These two protein chains interact to form a complex.

Sequence of chain A:
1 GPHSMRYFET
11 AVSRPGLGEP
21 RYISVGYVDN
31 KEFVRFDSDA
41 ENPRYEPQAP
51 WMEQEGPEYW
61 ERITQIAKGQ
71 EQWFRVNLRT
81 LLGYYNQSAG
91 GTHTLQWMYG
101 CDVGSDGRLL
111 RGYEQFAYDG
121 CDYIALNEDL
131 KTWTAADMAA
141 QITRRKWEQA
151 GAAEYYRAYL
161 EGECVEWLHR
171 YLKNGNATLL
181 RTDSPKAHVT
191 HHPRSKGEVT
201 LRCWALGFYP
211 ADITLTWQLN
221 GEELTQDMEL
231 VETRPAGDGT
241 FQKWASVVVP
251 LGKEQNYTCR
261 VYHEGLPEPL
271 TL

Residue-level contacts at the interface:
Residue W147 in chain A is in contact with residue M9 in chain B (closest heavy-atom distance 3.7 Å).
Residue Q70 in chain A contacts residue A5 in chain B (closest heavy-atom distance 2.9 Å).
Residue E163 in chain A is in contact with residue A1 in chain B (closest heavy-atom distance 4.8 Å).
Residue Y171 in chain A interacts with residue A1 in chain B (closest heavy-atom distance 2.6 Å).
Residue M5 in chain A contacts residue A1 in chain B (closest heavy-atom distance 4.2 Å).
Residue L95 in chain A is in contact with residue M9 in chain B (closest heavy-atom distance 3.4 Å).
Residue Y156 in chain A is in contact with residue A7 in chain B (closest heavy-atom distance 4.3 Å).
Residue W147 in chain A contacts residue A8 in chain B (closest heavy-atom distance 2.8 Å).
Residue Q70 in chain A interacts with residue A3 in chain B (closest heavy-atom distance 2.4 Å).
Residue T80 in chain A interacts with residue M9 in chain B (closest heavy-atom distance 4.3 Å).
Residue Y155 in chain A contacts residue A4 in chain B (closest heavy-atom distance 2.6 Å).
Residue I66 in chain A contacts residue A4 in chain B (closest heavy-atom distance 4.0 Å).
Residue Y99 in chain A is in contact with residue A3 in chain B (closest heavy-atom distance 3.9 Å).
Residue L81 in chain A is in contact with residue M9 in chain B (closest heavy-atom distance 4.0 Å).
Residue W147 in chain A interacts with residue A7 in chain B (closest heavy-atom distance 3.9 Å).
Residue Y7 in chain A interacts with residue P2 in chain B (closest heavy-atom distance 2.8 Å).
Residue Y84 in chain A interacts with residue M9 in chain B (closest heavy-atom distance 4.8 Å).
Residue Y7 in chain A contacts residue A1 in chain B (closest heavy-atom distance 2.7 Å).
Residue A117 in chain A contacts residue M9 in chain B (closest heavy-atom distance 4.4 Å).
Residue T143 in chain A contacts residue A8 in chain B (closest heavy-atom distance 4.8 Å).
Residue W73 in chain A interacts with residue A5 in chain B (closest heavy-atom distance 2.7 Å).
Residue N77 in chain A interacts with residue A8 in chain B (closest heavy-atom distance 3.6 Å).
Residue Y45 in chain A interacts with residue P2 in chain B (closest heavy-atom distance 3.2 Å).
Residue I66 in chain A interacts with residue A3 in chain B (closest heavy-atom distance 3.6 Å).
Residue W73 in chain A contacts residue A7 in chain B (closest heavy-atom distance 3.0 Å).
Residue W73 in chain A is in contact with residue A8 in chain B (closest heavy-atom distance 3.4 Å).
Residue W97 in chain A contacts residue A5 in chain B (closest heavy-atom distance 3.7 Å).
Residue Q70 in chain A is in contact with residue A4 in chain B (closest heavy-atom distance 3.0 Å).
Residue W167 in chain A is in contact with residue A1 in chain B (closest heavy-atom distance 3.5 Å).
Residue Y156 in chain A contacts residue A4 in chain B (closest heavy-atom distance 4.8 Å).
Residue Y155 in chain A contacts residue A5 in chain B (closest heavy-atom distance 4.1 Å).
Residue E9 in chain A contacts residue P2 in chain B (closest heavy-atom distance 4.9 Å).
Residue Y99 in chain A interacts with residue P2 in chain B (closest heavy-atom distance 4.0 Å).
Residue Y155 in chain A contacts residue A6 in chain B (closest heavy-atom distance 3.7 Å).
Residue I66 in chain A interacts with residue P2 in chain B (closest heavy-atom distance 3.0 Å).
Residue W97 in chain A is in contact with residue A3 in chain B (closest heavy-atom distance 4.1 Å).
Residue N77 in chain A contacts residue M9 in chain B (closest heavy-atom distance 2.7 Å).
Residue W73 in chain A interacts with residue M9 in chain B (closest heavy-atom distance 3.4 Å).
Residue Y118 in chain A interacts with residue M9 in chain B (closest heavy-atom distance 4.8 Å).
Residue Y123 in chain A interacts with residue M9 in chain B (closest heavy-atom distance 3.7 Å).
Residue T143 in chain A contacts residue M9 in chain B (closest heavy-atom distance 3.3 Å).
Residue R62 in chain A is in contact with residue A1 in chain B (closest heavy-atom distance 4.0 Å).
Residue Y156 in chain A contacts residue A5 in chain B (closest heavy-atom distance 4.5 Å).
Residue Y159 in chain A interacts with residue A1 in chain B (closest heavy-atom distance 3.0 Å).
Residue F116 in chain A is in contact with residue M9 in chain B (closest heavy-atom distance 3.4 Å).
Residue W73 in chain A is in contact with residue A6 in chain B (closest heavy-atom distance 3.4 Å).
Residue F33 in chain A is in contact with residue A1 in chain B (closest heavy-atom distance 4.9 Å).
Residue W97 in chain A is in contact with residue A4 in chain B (closest heavy-atom distance 4.8 Å).
Residue I63 in chain A interacts with residue P2 in chain B (closest heavy-atom distance 4.3 Å).
Residue N77 in chain A interacts with residue A7 in chain B (closest heavy-atom distance 4.9 Å).
Residue Y159 in chain A is in contact with residue A3 in chain B (closest heavy-atom distance 3.4 Å).
Residue Y59 in chain A is in contact with residue A1 in chain B (closest heavy-atom distance 4.2 Å).

Sequence of chain B:
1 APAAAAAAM